These two protein chains interact to form a complex.

Sequence of protein 1:
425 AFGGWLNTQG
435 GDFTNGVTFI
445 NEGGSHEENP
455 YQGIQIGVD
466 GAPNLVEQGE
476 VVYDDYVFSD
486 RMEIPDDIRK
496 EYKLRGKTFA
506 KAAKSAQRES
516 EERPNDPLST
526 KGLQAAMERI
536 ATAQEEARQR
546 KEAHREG

Sequence of protein 2:
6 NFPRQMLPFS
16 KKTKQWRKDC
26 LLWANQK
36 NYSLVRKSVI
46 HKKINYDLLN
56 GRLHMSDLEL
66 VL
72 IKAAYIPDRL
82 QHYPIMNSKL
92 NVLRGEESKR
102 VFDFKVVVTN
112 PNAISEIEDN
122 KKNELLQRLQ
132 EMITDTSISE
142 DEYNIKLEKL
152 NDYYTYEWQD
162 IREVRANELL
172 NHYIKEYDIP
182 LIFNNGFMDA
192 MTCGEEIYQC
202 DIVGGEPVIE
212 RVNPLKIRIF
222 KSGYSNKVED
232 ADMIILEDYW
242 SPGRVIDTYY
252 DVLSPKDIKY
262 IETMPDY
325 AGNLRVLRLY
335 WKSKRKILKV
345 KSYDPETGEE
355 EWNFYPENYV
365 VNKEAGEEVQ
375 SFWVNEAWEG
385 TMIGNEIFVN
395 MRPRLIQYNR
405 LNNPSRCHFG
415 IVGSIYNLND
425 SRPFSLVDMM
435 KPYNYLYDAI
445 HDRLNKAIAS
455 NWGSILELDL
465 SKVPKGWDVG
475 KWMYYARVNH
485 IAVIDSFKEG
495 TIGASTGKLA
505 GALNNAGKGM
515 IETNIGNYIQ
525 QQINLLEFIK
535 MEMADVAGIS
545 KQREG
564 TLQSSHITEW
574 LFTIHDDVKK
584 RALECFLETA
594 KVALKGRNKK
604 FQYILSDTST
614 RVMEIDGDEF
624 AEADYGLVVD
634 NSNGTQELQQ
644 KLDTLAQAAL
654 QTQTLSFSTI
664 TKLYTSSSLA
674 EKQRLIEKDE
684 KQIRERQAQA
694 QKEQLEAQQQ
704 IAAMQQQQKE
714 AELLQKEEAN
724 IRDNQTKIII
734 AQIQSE

Residue-level contacts at the interface:
Residue P360 in protein 2 interacts with residue L523 in protein 1 (closest heavy-atom distance 3.2 Å).
Residue D252 in protein 2 is in contact with residue G434 in protein 1 (closest heavy-atom distance 3.2 Å).
Residue I203 in protein 2 contacts residue Q433 in protein 1 (closest heavy-atom distance 3.1 Å).
Residue F358 in protein 2 contacts residue K526 in protein 1 (closest heavy-atom distance 3.2 Å).
Residue R339 in protein 2 contacts residue L523 in protein 1 (closest heavy-atom distance 3.9 Å).
Residue R396 in protein 2 interacts with residue Q433 in protein 1 (closest heavy-atom distance 2.4 Å).
Residue E383 in protein 2 contacts residue Q433 in protein 1 (closest heavy-atom distance 3.4 Å).
Residue E380 in protein 2 is in contact with residue D521 in protein 1 (closest heavy-atom distance 3.5 Å).
Residue G599 in protein 2 interacts with residue D436 in protein 1 (closest heavy-atom distance 2.9 Å).
Residue R22 in protein 2 contacts residue E517 in protein 1 (closest heavy-atom distance 3.1 Å).
Residue L399 in protein 2 is in contact with residue Q433 in protein 1 (closest heavy-atom distance 3.2 Å).
Residue N362 in protein 2 is in contact with residue E514 in protein 1 (closest heavy-atom distance 2.8 Å).
Residue V253 in protein 2 contacts residue N431 in protein 1 (closest heavy-atom distance 3.9 Å).
Residue R339 in protein 2 is in contact with residue S524 in protein 1 (closest heavy-atom distance 3.9 Å).
Residue R396 in protein 2 is in contact with residue T432 in protein 1 (closest heavy-atom distance 3.4 Å).
Residue Q401 in protein 2 is in contact with residue D521 in protein 1 (closest heavy-atom distance 3.4 Å).
Residue D252 in protein 2 interacts with residue T432 in protein 1 (closest heavy-atom distance 3.7 Å).
Residue E380 in protein 2 contacts residue R518 in protein 1 (closest heavy-atom distance 3.0 Å).
Residue F623 in protein 2 interacts with residue P522 in protein 1 (closest heavy-atom distance 3.6 Å).
Residue L399 in protein 2 is in contact with residue T432 in protein 1 (closest heavy-atom distance 4.0 Å).
Residue R600 in protein 2 contacts residue D436 in protein 1 (closest heavy-atom distance 3.5 Å).
Residue R339 in protein 2 is in contact with residue R518 in protein 1 (closest heavy-atom distance 4.0 Å).
Residue R339 in protein 2 interacts with residue D521 in protein 1 (closest heavy-atom distance 3.5 Å).
Residue R396 in protein 2 is in contact with residue E517 in protein 1 (closest heavy-atom distance 3.2 Å).
Residue N403 in protein 2 is in contact with residue P522 in protein 1 (closest heavy-atom distance 3.5 Å).
Residue Y363 in protein 2 interacts with residue A530 in protein 1 (closest heavy-atom distance 3.7 Å).
Residue Y251 in protein 2 is in contact with residue G434 in protein 1 (closest heavy-atom distance 4.0 Å).
Residue F14 in protein 2 contacts residue E514 in protein 1 (closest heavy-atom distance 3.8 Å).
Residue R600 in protein 2 contacts residue W429 in protein 1 (closest heavy-atom distance 3.5 Å).
Residue V364 in protein 2 contacts residue K498 in protein 1 (closest heavy-atom distance 3.7 Å).
Residue G206 in protein 2 interacts with residue Q433 in protein 1 (closest heavy-atom distance 3.2 Å).
Residue D252 in protein 2 is in contact with residue Q433 in protein 1 (closest heavy-atom distance 3.7 Å).
Residue L399 in protein 2 contacts residue F437 in protein 1 (closest heavy-atom distance 3.5 Å).
Residue G599 in protein 2 interacts with residue G435 in protein 1 (closest heavy-atom distance 3.7 Å).
Residue E622 in protein 2 contacts residue N520 in protein 1 (closest heavy-atom distance 3.5 Å).
Residue K598 in protein 2 contacts residue F437 in protein 1 (closest heavy-atom distance 3.1 Å).
Residue R339 in protein 2 contacts residue E514 in protein 1 (closest heavy-atom distance 3.5 Å).
Residue D202 in protein 2 is in contact with residue Q433 in protein 1 (closest heavy-atom distance 3.8 Å).
Residue F14 in protein 2 contacts residue R518 in protein 1 (closest heavy-atom distance 3.8 Å).
Residue D252 in protein 2 contacts residue N431 in protein 1 (closest heavy-atom distance 3.4 Å).
Residue V364 in protein 2 interacts with residue R534 in protein 1 (closest heavy-atom distance 3.6 Å).
Residue E622 in protein 2 contacts residue P522 in protein 1 (closest heavy-atom distance 3.6 Å).
Residue F358 in protein 2 interacts with residue L523 in protein 1 (closest heavy-atom distance 3.5 Å).
Residue G206 in protein 2 interacts with residue G434 in protein 1 (closest heavy-atom distance 3.2 Å).
Residue G205 in protein 2 interacts with residue Q433 in protein 1 (closest heavy-atom distance 3.4 Å).
Residue K598 in protein 2 contacts residue N520 in protein 1 (closest heavy-atom distance 3.3 Å).
Residue M395 in protein 2 contacts residue E517 in protein 1 (closest heavy-atom distance 3.5 Å).
Residue G599 in protein 2 is in contact with residue F437 in protein 1 (closest heavy-atom distance 3.5 Å).
Residue I341 in protein 2 interacts with residue L523 in protein 1 (closest heavy-atom distance 3.7 Å).
Residue V595 in protein 2 is in contact with residue F437 in protein 1 (closest heavy-atom distance 3.7 Å).
Residue V253 in protein 2 interacts with residue T432 in protein 1 (closest heavy-atom distance 3.9 Å).
Residue L399 in protein 2 interacts with residue N520 in protein 1 (closest heavy-atom distance 3.3 Å).
Residue G205 in protein 2 is in contact with residue G434 in protein 1 (closest heavy-atom distance 3.4 Å).
Residue N403 in protein 2 interacts with residue D521 in protein 1 (closest heavy-atom distance 3.6 Å).
Residue P360 in protein 2 is in contact with residue G527 in protein 1 (closest heavy-atom distance 3.8 Å).
Residue P397 in protein 2 contacts residue R518 in protein 1 (closest heavy-atom distance 3.7 Å).
Residue N394 in protein 2 interacts with residue T432 in protein 1 (closest heavy-atom distance 3.7 Å).
Residue Y359 in protein 2 interacts with residue K526 in protein 1 (closest heavy-atom distance 3.7 Å).
Residue P360 in protein 2 contacts residue E514 in protein 1 (closest heavy-atom distance 3.3 Å).
Residue P397 in protein 2 is in contact with residue E517 in protein 1 (closest heavy-atom distance 3.8 Å).